Sequence of chain B:
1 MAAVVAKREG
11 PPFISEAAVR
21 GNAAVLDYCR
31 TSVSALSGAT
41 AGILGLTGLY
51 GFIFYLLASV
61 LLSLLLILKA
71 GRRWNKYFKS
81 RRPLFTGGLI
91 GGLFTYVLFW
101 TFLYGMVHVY

This data describes a binding interaction between two proteins.

Sequence of chain A:
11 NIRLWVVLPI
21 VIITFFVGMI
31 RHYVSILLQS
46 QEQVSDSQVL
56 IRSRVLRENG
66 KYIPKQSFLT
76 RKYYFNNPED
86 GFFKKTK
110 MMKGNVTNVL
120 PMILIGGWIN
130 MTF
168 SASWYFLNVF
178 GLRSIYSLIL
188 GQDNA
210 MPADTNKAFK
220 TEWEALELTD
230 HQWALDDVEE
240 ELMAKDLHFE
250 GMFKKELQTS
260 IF

Interface contacts:
Residue S181 in chain A contacts residue T95 in chain B (closest heavy-atom distance 4.8 Å).